Contacts between the two chains:
Residue S128 in chain B interacts with residue W14 in chain A (closest heavy-atom distance 4.7 Å).
Residue L106 in chain B interacts with residue W14 in chain A (closest heavy-atom distance 4.0 Å).
Residue S132 in chain B contacts residue T8 in chain A (closest heavy-atom distance 4.6 Å).
Residue V79 in chain B is in contact with residue G15 in chain A (closest heavy-atom distance 4.0 Å).
Residue S128 in chain B interacts with residue I10 in chain A (closest heavy-atom distance 3.9 Å).
Residue L131 in chain B contacts residue T8 in chain A (closest heavy-atom distance 3.3 Å).
Residue V79 in chain B is in contact with residue A16 in chain A (closest heavy-atom distance 3.2 Å).
Residue S128 in chain B interacts with residue V11 in chain A (closest heavy-atom distance 3.3 Å).
Residue Y130 in chain B is in contact with residue V9 in chain A (closest heavy-atom distance 3.3 Å).
Residue Y126 in chain B is in contact with residue P13 in chain A (closest heavy-atom distance 3.9 Å).
Residue V114 in chain B is in contact with residue T8 in chain A (closest heavy-atom distance 4.3 Å).
Residue M129 in chain B contacts residue V9 in chain A (closest heavy-atom distance 4.0 Å).
Residue K117 in chain B is in contact with residue I10 in chain A (closest heavy-atom distance 4.4 Å).
Residue T72 in chain B is in contact with residue W14 in chain A (closest heavy-atom distance 4.4 Å).
Residue L131 in chain B interacts with residue V9 in chain A (closest heavy-atom distance 2.9 Å).
Residue L106 in chain B is in contact with residue V11 in chain A (closest heavy-atom distance 3.9 Å).
Residue Y130 in chain B is in contact with residue I10 in chain A (closest heavy-atom distance 3.6 Å).
Residue F127 in chain B contacts residue P13 in chain A (closest heavy-atom distance 3.1 Å).
Residue V81 in chain B is in contact with residue W14 in chain A (closest heavy-atom distance 4.0 Å).
Residue F127 in chain B is in contact with residue V11 in chain A (closest heavy-atom distance 4.9 Å).
Residue F127 in chain B is in contact with residue W14 in chain A (closest heavy-atom distance 2.9 Å).
Residue Y126 in chain B contacts residue W14 in chain A (closest heavy-atom distance 3.0 Å).
Residue M129 in chain B is in contact with residue I10 in chain A (closest heavy-atom distance 3.3 Å).
Residue S128 in chain B is in contact with residue P13 in chain A (closest heavy-atom distance 3.1 Å).
Residue D125 in chain B is in contact with residue W14 in chain A (closest heavy-atom distance 4.3 Å).
Residue Y126 in chain B is in contact with residue A16 in chain A (closest heavy-atom distance 3.5 Å).
Residue D125 in chain B contacts residue G15 in chain A (closest heavy-atom distance 3.4 Å).
Residue A8 in chain B contacts residue T8 in chain A (closest heavy-atom distance 3.8 Å).
Residue T72 in chain B contacts residue G15 in chain A (closest heavy-atom distance 3.5 Å).
Residue F104 in chain B interacts with residue W14 in chain A (closest heavy-atom distance 3.5 Å).
Residue D125 in chain B interacts with residue A16 in chain A (closest heavy-atom distance 2.8 Å).
Residue L131 in chain B interacts with residue V11 in chain A (closest heavy-atom distance 3.8 Å).
Residue Y130 in chain B interacts with residue T8 in chain A (closest heavy-atom distance 3.8 Å).
Residue Y126 in chain B interacts with residue K17 in chain A (closest heavy-atom distance 4.0 Å).
Residue F127 in chain B contacts residue G12 in chain A (closest heavy-atom distance 4.2 Å).
Residue S128 in chain B contacts residue G12 in chain A (closest heavy-atom distance 3.4 Å).
Residue M129 in chain B is in contact with residue W14 in chain A (closest heavy-atom distance 3.6 Å).
Residue V81 in chain B is in contact with residue G15 in chain A (closest heavy-atom distance 4.4 Å).
Residue M129 in chain B contacts residue V11 in chain A (closest heavy-atom distance 2.8 Å).
Residue Y126 in chain B contacts residue G15 in chain A (closest heavy-atom distance 3.9 Å).
Residue L131 in chain B contacts residue I10 in chain A (closest heavy-atom distance 4.9 Å).

Sequence of chain A:
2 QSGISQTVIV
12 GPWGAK

The following describes two proteins that form a bound complex.

Sequence of chain B:
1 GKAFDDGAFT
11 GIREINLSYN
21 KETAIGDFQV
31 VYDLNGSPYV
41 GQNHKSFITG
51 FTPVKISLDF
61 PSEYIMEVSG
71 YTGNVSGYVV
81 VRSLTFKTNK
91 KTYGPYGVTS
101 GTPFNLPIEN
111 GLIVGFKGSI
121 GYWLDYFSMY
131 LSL